Sequence of protein 1:
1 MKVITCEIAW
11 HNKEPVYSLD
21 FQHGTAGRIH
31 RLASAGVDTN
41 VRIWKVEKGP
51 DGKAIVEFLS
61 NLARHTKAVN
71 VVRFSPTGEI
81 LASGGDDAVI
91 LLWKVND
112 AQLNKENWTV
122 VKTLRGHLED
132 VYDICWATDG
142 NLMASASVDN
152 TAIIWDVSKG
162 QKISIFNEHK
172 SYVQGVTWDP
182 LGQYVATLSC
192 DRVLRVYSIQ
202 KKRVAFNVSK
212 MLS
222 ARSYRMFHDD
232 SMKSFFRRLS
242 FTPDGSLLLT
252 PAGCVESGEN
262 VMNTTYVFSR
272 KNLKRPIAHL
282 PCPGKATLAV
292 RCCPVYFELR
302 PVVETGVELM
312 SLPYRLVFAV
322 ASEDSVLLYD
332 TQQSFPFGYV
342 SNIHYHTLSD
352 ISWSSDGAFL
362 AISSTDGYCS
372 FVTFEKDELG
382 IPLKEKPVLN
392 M

These two protein chains interact to form a complex.

Residue-level contacts at the interface:
Residue K234 in protein 1 is in contact with residue G102 in protein 2 (closest heavy-atom distance 2.7 Å).
Residue K171 in protein 1 contacts residue H76 in protein 2 (closest heavy-atom distance 4.8 Å).
Residue K171 in protein 1 contacts residue A77 in protein 2 (closest heavy-atom distance 4.8 Å).
Residue S235 in protein 1 interacts with residue G102 in protein 2 (closest heavy-atom distance 4.5 Å).
Residue K234 in protein 1 is in contact with residue F101 in protein 2 (closest heavy-atom distance 4.2 Å).

Sequence of protein 2:
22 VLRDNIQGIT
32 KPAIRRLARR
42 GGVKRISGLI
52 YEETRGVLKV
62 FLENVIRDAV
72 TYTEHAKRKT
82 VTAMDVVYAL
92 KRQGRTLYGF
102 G